The following describes two proteins that form a bound complex.

Sequence of chain A:
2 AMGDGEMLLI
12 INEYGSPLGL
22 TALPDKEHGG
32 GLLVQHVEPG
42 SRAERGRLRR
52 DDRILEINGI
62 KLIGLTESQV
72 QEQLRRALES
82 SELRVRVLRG

Residue-level contacts at the interface:
Residue L19 in chain A interacts with residue L117 in chain B (closest heavy-atom distance 2.6 Å).
Residue E68 in chain A interacts with residue G113 in chain B (closest heavy-atom distance 3.5 Å).
Residue A23 in chain A interacts with residue L115 in chain B (closest heavy-atom distance 2.7 Å).
Residue T22 in chain A is in contact with residue H116 in chain B (closest heavy-atom distance 3.4 Å).
Residue A23 in chain A contacts residue G113 in chain B (closest heavy-atom distance 4.3 Å).
Residue G20 in chain A is in contact with residue L117 in chain B (closest heavy-atom distance 3.0 Å).
Residue R76 in chain A contacts residue G107 in chain B (closest heavy-atom distance 2.8 Å).
Residue T22 in chain A is in contact with residue L115 in chain B (closest heavy-atom distance 3.3 Å).
Residue Q72 in chain A contacts residue V110 in chain B (closest heavy-atom distance 3.6 Å).
Residue L33 in chain A contacts residue L115 in chain B (closest heavy-atom distance 3.9 Å).
Residue L21 in chain A contacts residue L117 in chain B (closest heavy-atom distance 2.9 Å).
Residue P25 in chain A is in contact with residue G113 in chain B (closest heavy-atom distance 3.2 Å).
Residue L24 in chain A is in contact with residue G113 in chain B (closest heavy-atom distance 4.3 Å).
Residue T22 in chain A is in contact with residue V114 in chain B (closest heavy-atom distance 3.8 Å).
Residue L24 in chain A contacts residue L115 in chain B (closest heavy-atom distance 4.8 Å).
Residue L79 in chain A interacts with residue L117 in chain B (closest heavy-atom distance 4.3 Å).
Residue L24 in chain A interacts with residue V114 in chain B (closest heavy-atom distance 4.4 Å).
Residue P25 in chain A contacts residue V114 in chain B (closest heavy-atom distance 4.7 Å).
Residue L75 in chain A interacts with residue L115 in chain B (closest heavy-atom distance 3.5 Å).
Residue L21 in chain A is in contact with residue L115 in chain B (closest heavy-atom distance 3.8 Å).
Residue Q72 in chain A interacts with residue G113 in chain B (closest heavy-atom distance 4.9 Å).
Residue Q72 in chain A is in contact with residue L115 in chain B (closest heavy-atom distance 4.0 Å).
Residue A23 in chain A interacts with residue V114 in chain B (closest heavy-atom distance 3.5 Å).
Residue A23 in chain A contacts residue L117 in chain B (closest heavy-atom distance 5.0 Å).
Residue R76 in chain A is in contact with residue V110 in chain B (closest heavy-atom distance 4.5 Å).
Residue L75 in chain A contacts residue L117 in chain B (closest heavy-atom distance 3.6 Å).
Residue L21 in chain A is in contact with residue H116 in chain B (closest heavy-atom distance 3.5 Å).
Residue P18 in chain A interacts with residue L117 in chain B (closest heavy-atom distance 3.4 Å).
Residue S17 in chain A contacts residue L117 in chain B (closest heavy-atom distance 4.5 Å).

Sequence of chain B:
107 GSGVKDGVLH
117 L